Sequence of the first protein:
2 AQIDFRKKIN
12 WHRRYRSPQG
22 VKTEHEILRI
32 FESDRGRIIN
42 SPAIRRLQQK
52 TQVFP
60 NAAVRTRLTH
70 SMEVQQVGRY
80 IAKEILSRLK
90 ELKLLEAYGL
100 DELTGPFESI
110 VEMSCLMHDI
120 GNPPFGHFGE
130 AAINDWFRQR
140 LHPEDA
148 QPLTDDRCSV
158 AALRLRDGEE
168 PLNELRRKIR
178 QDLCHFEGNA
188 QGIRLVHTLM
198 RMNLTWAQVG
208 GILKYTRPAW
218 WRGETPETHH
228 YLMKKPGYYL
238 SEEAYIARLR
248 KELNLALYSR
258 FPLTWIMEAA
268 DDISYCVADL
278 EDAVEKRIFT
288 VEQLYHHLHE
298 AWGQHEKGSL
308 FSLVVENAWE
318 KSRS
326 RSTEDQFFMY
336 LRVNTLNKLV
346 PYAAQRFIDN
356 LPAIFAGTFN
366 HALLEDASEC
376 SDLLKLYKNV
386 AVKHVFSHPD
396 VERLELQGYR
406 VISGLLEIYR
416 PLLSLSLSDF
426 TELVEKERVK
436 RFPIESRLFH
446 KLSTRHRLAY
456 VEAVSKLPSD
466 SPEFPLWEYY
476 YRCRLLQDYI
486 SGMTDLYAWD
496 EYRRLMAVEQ

Contacts between the two chains:
Residue L453 in the second protein is in contact with residue R326 in the first protein (closest heavy-atom distance 3.6 Å).
Residue R337 in the second protein is in contact with residue N41 in the first protein (closest heavy-atom distance 3.3 Å).
Residue M71 in the second protein contacts residue L115 in the first protein (closest heavy-atom distance 3.5 Å).
Residue S86 in the second protein contacts residue H26 in the first protein (closest heavy-atom distance 3.8 Å).
Residue I40 in the second protein contacts residue E72 in the first protein (closest heavy-atom distance 3.8 Å).
Residue A61 in the second protein is in contact with residue Q49 in the first protein (closest heavy-atom distance 3.5 Å).
Residue E282 in the second protein interacts with residue R46 in the first protein (closest heavy-atom distance 4.0 Å).
Residue T68 in the second protein interacts with residue Q49 in the first protein (closest heavy-atom distance 2.6 Å).
Residue L115 in the second protein interacts with residue M71 in the first protein (closest heavy-atom distance 3.5 Å).
Residue I40 in the second protein interacts with residue Q75 in the first protein (closest heavy-atom distance 3.6 Å).
Residue Q75 in the second protein contacts residue I40 in the first protein (closest heavy-atom distance 3.3 Å).
Residue Q50 in the second protein contacts residue A61 in the first protein (closest heavy-atom distance 3.5 Å).
Residue L67 in the second protein interacts with residue L67 in the first protein (closest heavy-atom distance 3.7 Å).
Residue E33 in the second protein contacts residue K82 in the first protein (closest heavy-atom distance 4.1 Å).
Residue R46 in the second protein interacts with residue E282 in the first protein (closest heavy-atom distance 3.8 Å).
Residue R46 in the second protein contacts residue E278 in the first protein (closest heavy-atom distance 3.7 Å).
Residue R46 in the second protein contacts residue A61 in the first protein (closest heavy-atom distance 3.5 Å).
Residue I40 in the second protein is in contact with residue M71 in the first protein (closest heavy-atom distance 4.0 Å).
Residue A61 in the second protein interacts with residue T489 in the first protein (closest heavy-atom distance 3.7 Å).
Residue H26 in the second protein contacts residue S86 in the first protein (closest heavy-atom distance 3.9 Å).
Residue Q49 in the second protein interacts with residue T65 in the first protein (closest heavy-atom distance 2.4 Å).
Residue R47 in the second protein contacts residue A62 in the first protein (closest heavy-atom distance 3.7 Å).
Residue N60 in the second protein contacts residue Q50 in the first protein (closest heavy-atom distance 3.9 Å).
Residue M71 in the second protein interacts with residue I40 in the first protein (closest heavy-atom distance 3.9 Å).
Residue R46 in the second protein is in contact with residue R64 in the first protein (closest heavy-atom distance 3.0 Å).
Residue R46 in the second protein interacts with residue T68 in the first protein (closest heavy-atom distance 3.6 Å).
Residue Q49 in the second protein is in contact with residue T68 in the first protein (closest heavy-atom distance 2.8 Å).
Residue A62 in the second protein contacts residue R47 in the first protein (closest heavy-atom distance 3.8 Å).
Residue E72 in the second protein is in contact with residue I40 in the first protein (closest heavy-atom distance 3.8 Å).
Residue N41 in the second protein is in contact with residue R337 in the first protein (closest heavy-atom distance 3.4 Å).
Residue E33 in the second protein contacts residue R78 in the first protein (closest heavy-atom distance 2.6 Å).
Residue N41 in the second protein is in contact with residue E72 in the first protein (closest heavy-atom distance 3.6 Å).
Residue T489 in the second protein contacts residue A61 in the first protein (closest heavy-atom distance 3.7 Å).
Residue R47 in the second protein is in contact with residue A61 in the first protein (closest heavy-atom distance 4.0 Å).
Residue L29 in the second protein is in contact with residue K82 in the first protein (closest heavy-atom distance 3.9 Å).
Residue K82 in the second protein contacts residue L29 in the first protein (closest heavy-atom distance 4.0 Å).
Residue E72 in the second protein contacts residue N41 in the first protein (closest heavy-atom distance 3.6 Å).
Residue Q49 in the second protein interacts with residue A61 in the first protein (closest heavy-atom distance 3.5 Å).
Residue A61 in the second protein interacts with residue R46 in the first protein (closest heavy-atom distance 3.6 Å).
Residue V63 in the second protein is in contact with residue Q49 in the first protein (closest heavy-atom distance 3.6 Å).
Residue Q75 in the second protein is in contact with residue R36 in the first protein (closest heavy-atom distance 3.3 Å).
Residue R78 in the second protein is in contact with residue R36 in the first protein (closest heavy-atom distance 3.2 Å).
Residue Q75 in the second protein interacts with residue E33 in the first protein (closest heavy-atom distance 3.7 Å).
Residue G37 in the second protein contacts residue R337 in the first protein (closest heavy-atom distance 4.0 Å).
Residue R36 in the second protein interacts with residue Q75 in the first protein (closest heavy-atom distance 3.1 Å).
Residue T65 in the second protein contacts residue Q49 in the first protein (closest heavy-atom distance 2.4 Å).
Residue A62 in the second protein is in contact with residue R46 in the first protein (closest heavy-atom distance 2.9 Å).
Residue R64 in the second protein interacts with residue R46 in the first protein (closest heavy-atom distance 2.9 Å).
Residue E33 in the second protein interacts with residue Q75 in the first protein (closest heavy-atom distance 3.4 Å).
Residue Q49 in the second protein is in contact with residue V63 in the first protein (closest heavy-atom distance 3.6 Å).
Residue T68 in the second protein interacts with residue R46 in the first protein (closest heavy-atom distance 3.5 Å).
Residue R46 in the second protein interacts with residue E72 in the first protein (closest heavy-atom distance 3.6 Å).
Residue R36 in the second protein contacts residue R78 in the first protein (closest heavy-atom distance 3.5 Å).
Residue A61 in the second protein contacts residue Q50 in the first protein (closest heavy-atom distance 3.8 Å).
Residue E72 in the second protein interacts with residue R46 in the first protein (closest heavy-atom distance 3.4 Å).
Residue R46 in the second protein interacts with residue A62 in the first protein (closest heavy-atom distance 2.8 Å).
Residue M71 in the second protein is in contact with residue I45 in the first protein (closest heavy-atom distance 4.0 Å).
Residue R78 in the second protein is in contact with residue E33 in the first protein (closest heavy-atom distance 2.8 Å).
Residue E278 in the second protein contacts residue R46 in the first protein (closest heavy-atom distance 3.6 Å).
Residue K82 in the second protein is in contact with residue E33 in the first protein (closest heavy-atom distance 3.8 Å).

Sequence of the second protein:
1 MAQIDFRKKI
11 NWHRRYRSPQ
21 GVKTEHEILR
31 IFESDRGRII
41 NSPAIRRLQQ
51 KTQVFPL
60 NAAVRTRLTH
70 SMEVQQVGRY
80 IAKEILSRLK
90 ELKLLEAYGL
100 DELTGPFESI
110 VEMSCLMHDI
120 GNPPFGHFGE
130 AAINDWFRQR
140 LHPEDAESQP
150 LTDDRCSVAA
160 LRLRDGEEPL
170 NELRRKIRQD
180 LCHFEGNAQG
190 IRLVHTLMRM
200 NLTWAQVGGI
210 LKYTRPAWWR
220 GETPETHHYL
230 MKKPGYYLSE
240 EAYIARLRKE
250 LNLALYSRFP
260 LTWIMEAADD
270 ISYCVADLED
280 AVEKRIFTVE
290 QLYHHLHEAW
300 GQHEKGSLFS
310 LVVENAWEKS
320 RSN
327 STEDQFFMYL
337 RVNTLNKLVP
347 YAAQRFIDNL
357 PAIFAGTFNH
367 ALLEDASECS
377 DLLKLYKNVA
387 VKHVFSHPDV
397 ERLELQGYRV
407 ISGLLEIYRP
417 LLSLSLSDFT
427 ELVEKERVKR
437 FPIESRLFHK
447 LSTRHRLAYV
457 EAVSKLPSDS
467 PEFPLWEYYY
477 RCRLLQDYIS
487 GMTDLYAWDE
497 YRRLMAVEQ

These two protein chains interact to form a complex.